Sequence of protein 2:
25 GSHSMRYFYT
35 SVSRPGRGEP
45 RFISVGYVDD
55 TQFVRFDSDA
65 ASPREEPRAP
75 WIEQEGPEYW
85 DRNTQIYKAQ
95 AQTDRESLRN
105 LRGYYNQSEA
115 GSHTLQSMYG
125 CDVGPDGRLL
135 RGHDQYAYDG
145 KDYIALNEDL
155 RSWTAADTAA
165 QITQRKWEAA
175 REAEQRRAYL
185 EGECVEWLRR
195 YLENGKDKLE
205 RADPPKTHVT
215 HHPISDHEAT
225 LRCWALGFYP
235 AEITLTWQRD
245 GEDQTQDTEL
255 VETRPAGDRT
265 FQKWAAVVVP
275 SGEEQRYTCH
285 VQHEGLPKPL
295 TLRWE

Contacts between the two chains:
Residue T167 in protein 2 contacts residue G12 in protein 1 (closest heavy-atom distance 4.9 Å).
Residue W171 in protein 2 contacts residue S11 in protein 1 (closest heavy-atom distance 3.5 Å).
Residue Y108 in protein 2 contacts residue L13 in protein 1 (closest heavy-atom distance 2.8 Å).
Residue Y123 in protein 2 interacts with residue R3 in protein 1 (closest heavy-atom distance 3.0 Å).
Residue N104 in protein 2 is in contact with residue L13 in protein 1 (closest heavy-atom distance 2.9 Å).
Residue Q179 in protein 2 interacts with residue R3 in protein 1 (closest heavy-atom distance 4.8 Å).
Residue Y140 in protein 2 contacts residue L13 in protein 1 (closest heavy-atom distance 3.7 Å).
Residue W171 in protein 2 contacts residue A10 in protein 1 (closest heavy-atom distance 3.1 Å).
Residue Y123 in protein 2 is in contact with residue P2 in protein 1 (closest heavy-atom distance 3.3 Å).
Residue E176 in protein 2 contacts residue S11 in protein 1 (closest heavy-atom distance 3.2 Å).
Residue Y33 in protein 2 is in contact with residue R3 in protein 1 (closest heavy-atom distance 4.5 Å).
Residue Y91 in protein 2 contacts residue P2 in protein 1 (closest heavy-atom distance 3.7 Å).
Residue Q179 in protein 2 is in contact with residue G7 in protein 1 (closest heavy-atom distance 3.6 Å).
Residue Y31 in protein 2 is in contact with residue P2 in protein 1 (closest heavy-atom distance 3.4 Å).
Residue A174 in protein 2 is in contact with residue A10 in protein 1 (closest heavy-atom distance 3.7 Å).
Residue I90 in protein 2 contacts residue R3 in protein 1 (closest heavy-atom distance 3.4 Å).
Residue N87 in protein 2 is in contact with residue P2 in protein 1 (closest heavy-atom distance 3.6 Å).
Residue I90 in protein 2 is in contact with residue G4 in protein 1 (closest heavy-atom distance 3.7 Å).
Residue Y195 in protein 2 is in contact with residue A1 in protein 1 (closest heavy-atom distance 2.7 Å).
Residue R180 in protein 2 interacts with residue S11 in protein 1 (closest heavy-atom distance 3.4 Å).
Residue S101 in protein 2 interacts with residue G12 in protein 1 (closest heavy-atom distance 3.6 Å).
Residue I90 in protein 2 interacts with residue P2 in protein 1 (closest heavy-atom distance 3.9 Å).
Residue T97 in protein 2 is in contact with residue S11 in protein 1 (closest heavy-atom distance 4.3 Å).
Residue S101 in protein 2 is in contact with residue L13 in protein 1 (closest heavy-atom distance 2.9 Å).
Residue L119 in protein 2 interacts with residue L13 in protein 1 (closest heavy-atom distance 3.8 Å).
Residue W191 in protein 2 interacts with residue A1 in protein 1 (closest heavy-atom distance 3.5 Å).
Residue Y140 in protein 2 is in contact with residue R3 in protein 1 (closest heavy-atom distance 4.0 Å).
Residue I90 in protein 2 is in contact with residue P5 in protein 1 (closest heavy-atom distance 4.1 Å).
Residue F57 in protein 2 is in contact with residue A1 in protein 1 (closest heavy-atom distance 4.9 Å).
Residue T167 in protein 2 is in contact with residue L13 in protein 1 (closest heavy-atom distance 2.6 Å).
Residue Y31 in protein 2 contacts residue A1 in protein 1 (closest heavy-atom distance 2.9 Å).
Residue Y83 in protein 2 interacts with residue A1 in protein 1 (closest heavy-atom distance 4.1 Å).
Residue D138 in protein 2 contacts residue R3 in protein 1 (closest heavy-atom distance 3.5 Å).
Residue Y147 in protein 2 contacts residue L13 in protein 1 (closest heavy-atom distance 3.7 Å).
Residue T97 in protein 2 contacts residue G12 in protein 1 (closest heavy-atom distance 3.7 Å).
Residue R86 in protein 2 interacts with residue A1 in protein 1 (closest heavy-atom distance 3.9 Å).
Residue W171 in protein 2 contacts residue G12 in protein 1 (closest heavy-atom distance 2.9 Å).
Residue E69 in protein 2 is in contact with residue P2 in protein 1 (closest heavy-atom distance 4.1 Å).
Residue Y183 in protein 2 interacts with residue R3 in protein 1 (closest heavy-atom distance 3.5 Å).
Residue R180 in protein 2 interacts with residue R3 in protein 1 (closest heavy-atom distance 3.6 Å).
Residue Y140 in protein 2 contacts residue S11 in protein 1 (closest heavy-atom distance 4.6 Å).
Residue Y183 in protein 2 contacts residue A1 in protein 1 (closest heavy-atom distance 2.6 Å).
Residue Y33 in protein 2 interacts with residue P2 in protein 1 (closest heavy-atom distance 3.7 Å).
Residue Q179 in protein 2 interacts with residue H6 in protein 1 (closest heavy-atom distance 2.6 Å).
Residue M29 in protein 2 contacts residue A1 in protein 1 (closest heavy-atom distance 4.0 Å).
Residue L105 in protein 2 interacts with residue L13 in protein 1 (closest heavy-atom distance 4.4 Å).
Residue E176 in protein 2 interacts with residue A10 in protein 1 (closest heavy-atom distance 3.7 Å).
Residue A93 in protein 2 contacts residue P5 in protein 1 (closest heavy-atom distance 4.4 Å).
Residue N87 in protein 2 contacts residue A1 in protein 1 (closest heavy-atom distance 3.9 Å).
Residue Y183 in protein 2 interacts with residue P2 in protein 1 (closest heavy-atom distance 3.9 Å).
Residue Q94 in protein 2 contacts residue R3 in protein 1 (closest heavy-atom distance 4.1 Å).
Residue W171 in protein 2 interacts with residue L13 in protein 1 (closest heavy-atom distance 3.9 Å).
Residue K170 in protein 2 is in contact with residue L13 in protein 1 (closest heavy-atom distance 4.5 Å).

The following describes two proteins that form a bound complex.

Sequence of protein 1:
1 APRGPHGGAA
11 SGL